Sequence of protein 1:
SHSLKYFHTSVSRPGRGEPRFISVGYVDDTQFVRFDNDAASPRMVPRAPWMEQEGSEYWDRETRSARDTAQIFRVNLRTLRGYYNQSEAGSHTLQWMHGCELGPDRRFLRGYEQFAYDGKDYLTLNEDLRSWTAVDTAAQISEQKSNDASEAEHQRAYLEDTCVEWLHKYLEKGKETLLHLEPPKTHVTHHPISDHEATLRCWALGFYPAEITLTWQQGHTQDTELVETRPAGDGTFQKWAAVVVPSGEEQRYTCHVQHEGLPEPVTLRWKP

Interface contacts:
Residue W97 in protein 1 is in contact with residue R5 in protein 2 (closest heavy-atom distance 3.7 Å).
Residue M45 in protein 1 interacts with residue M2 in protein 2 (closest heavy-atom distance 4.2 Å).
Residue R62 in protein 1 interacts with residue V1 in protein 2 (closest heavy-atom distance 4.2 Å).
Residue Y7 in protein 1 is in contact with residue V1 in protein 2 (closest heavy-atom distance 3.3 Å).
Residue L124 in protein 1 interacts with residue L9 in protein 2 (closest heavy-atom distance 4.3 Å).
Residue F74 in protein 1 is in contact with residue T6 in protein 2 (closest heavy-atom distance 3.2 Å).
Residue E63 in protein 1 interacts with residue M2 in protein 2 (closest heavy-atom distance 2.8 Å).
Residue W97 in protein 1 is in contact with residue T6 in protein 2 (closest heavy-atom distance 3.5 Å).
Residue L5 in protein 1 is in contact with residue V1 in protein 2 (closest heavy-atom distance 3.9 Å).
Residue K146 in protein 1 is in contact with residue V8 in protein 2 (closest heavy-atom distance 3.5 Å).
Residue Y7 in protein 1 contacts residue M2 in protein 2 (closest heavy-atom distance 3.3 Å).
Residue W167 in protein 1 is in contact with residue V1 in protein 2 (closest heavy-atom distance 3.6 Å).
Residue S66 in protein 1 is in contact with residue M2 in protein 2 (closest heavy-atom distance 3.7 Å).
Residue L124 in protein 1 is in contact with residue L7 in protein 2 (closest heavy-atom distance 3.7 Å).
Residue S143 in protein 1 contacts residue L9 in protein 2 (closest heavy-atom distance 3.1 Å).
Residue Y123 in protein 1 contacts residue L9 in protein 2 (closest heavy-atom distance 4.2 Å).
Residue E152 in protein 1 contacts residue T6 in protein 2 (closest heavy-atom distance 3.7 Å).
Residue H9 in protein 1 contacts residue M2 in protein 2 (closest heavy-atom distance 3.6 Å).
Residue S24 in protein 1 interacts with residue M2 in protein 2 (closest heavy-atom distance 4.4 Å).
Residue N77 in protein 1 contacts residue L7 in protein 2 (closest heavy-atom distance 3.0 Å).
Residue T163 in protein 1 contacts residue V1 in protein 2 (closest heavy-atom distance 3.6 Å).
Residue F116 in protein 1 contacts residue L9 in protein 2 (closest heavy-atom distance 4.6 Å).
Residue Y159 in protein 1 interacts with residue M2 in protein 2 (closest heavy-atom distance 3.7 Å).
Residue F116 in protein 1 interacts with residue L7 in protein 2 (closest heavy-atom distance 3.3 Å).
Residue N77 in protein 1 contacts residue L9 in protein 2 (closest heavy-atom distance 3.4 Å).
Residue Q156 in protein 1 interacts with residue T6 in protein 2 (closest heavy-atom distance 4.4 Å).
Residue N77 in protein 1 contacts residue V8 in protein 2 (closest heavy-atom distance 3.8 Å).
Residue S147 in protein 1 interacts with residue L7 in protein 2 (closest heavy-atom distance 3.4 Å).
Residue Y84 in protein 1 is in contact with residue L9 in protein 2 (closest heavy-atom distance 2.7 Å).
Residue I73 in protein 1 is in contact with residue V8 in protein 2 (closest heavy-atom distance 3.9 Å).
Residue T70 in protein 1 contacts residue M2 in protein 2 (closest heavy-atom distance 3.4 Å).
Residue Y159 in protein 1 is in contact with residue V1 in protein 2 (closest heavy-atom distance 2.8 Å).
Residue S66 in protein 1 interacts with residue A3 in protein 2 (closest heavy-atom distance 4.3 Å).
Residue Y59 in protein 1 interacts with residue V1 in protein 2 (closest heavy-atom distance 3.6 Å).
Residue Y159 in protein 1 interacts with residue P4 in protein 2 (closest heavy-atom distance 4.2 Å).
Residue E152 in protein 1 interacts with residue R5 in protein 2 (closest heavy-atom distance 2.8 Å).
Residue T70 in protein 1 contacts residue T6 in protein 2 (closest heavy-atom distance 4.1 Å).
Residue W97 in protein 1 interacts with residue A3 in protein 2 (closest heavy-atom distance 3.7 Å).
Residue K146 in protein 1 interacts with residue L9 in protein 2 (closest heavy-atom distance 2.9 Å).
Residue H99 in protein 1 interacts with residue M2 in protein 2 (closest heavy-atom distance 3.8 Å).
Residue A67 in protein 1 interacts with residue M2 in protein 2 (closest heavy-atom distance 3.6 Å).
Residue I73 in protein 1 contacts residue T6 in protein 2 (closest heavy-atom distance 3.9 Å).
Residue Q156 in protein 1 contacts residue R5 in protein 2 (closest heavy-atom distance 3.2 Å).
Residue L81 in protein 1 interacts with residue L9 in protein 2 (closest heavy-atom distance 4.1 Å).
Residue H155 in protein 1 is in contact with residue R5 in protein 2 (closest heavy-atom distance 3.5 Å).
Residue F74 in protein 1 is in contact with residue L7 in protein 2 (closest heavy-atom distance 4.8 Å).
Residue L95 in protein 1 contacts residue L9 in protein 2 (closest heavy-atom distance 4.2 Å).
Residue T70 in protein 1 is in contact with residue A3 in protein 2 (closest heavy-atom distance 4.7 Å).
Residue Y159 in protein 1 contacts residue A3 in protein 2 (closest heavy-atom distance 3.7 Å).
Residue E152 in protein 1 interacts with residue L7 in protein 2 (closest heavy-atom distance 3.5 Å).
Residue I73 in protein 1 is in contact with residue L7 in protein 2 (closest heavy-atom distance 3.4 Å).
Residue Y171 in protein 1 contacts residue V1 in protein 2 (closest heavy-atom distance 2.7 Å).
Residue T80 in protein 1 is in contact with residue L9 in protein 2 (closest heavy-atom distance 3.3 Å).
Residue W97 in protein 1 interacts with residue M2 in protein 2 (closest heavy-atom distance 4.4 Å).
Residue F116 in protein 1 contacts residue T6 in protein 2 (closest heavy-atom distance 3.8 Å).
Residue W133 in protein 1 is in contact with residue L7 in protein 2 (closest heavy-atom distance 3.7 Å).
Residue E63 in protein 1 contacts residue V1 in protein 2 (closest heavy-atom distance 3.3 Å).
Residue S66 in protein 1 interacts with residue P4 in protein 2 (closest heavy-atom distance 3.8 Å).
Residue Q156 in protein 1 interacts with residue A3 in protein 2 (closest heavy-atom distance 4.0 Å).
Residue H99 in protein 1 is in contact with residue A3 in protein 2 (closest heavy-atom distance 3.3 Å).

Sequence of protein 2:
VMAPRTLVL

The following describes two proteins that form a bound complex.